Sequence of protein 1:
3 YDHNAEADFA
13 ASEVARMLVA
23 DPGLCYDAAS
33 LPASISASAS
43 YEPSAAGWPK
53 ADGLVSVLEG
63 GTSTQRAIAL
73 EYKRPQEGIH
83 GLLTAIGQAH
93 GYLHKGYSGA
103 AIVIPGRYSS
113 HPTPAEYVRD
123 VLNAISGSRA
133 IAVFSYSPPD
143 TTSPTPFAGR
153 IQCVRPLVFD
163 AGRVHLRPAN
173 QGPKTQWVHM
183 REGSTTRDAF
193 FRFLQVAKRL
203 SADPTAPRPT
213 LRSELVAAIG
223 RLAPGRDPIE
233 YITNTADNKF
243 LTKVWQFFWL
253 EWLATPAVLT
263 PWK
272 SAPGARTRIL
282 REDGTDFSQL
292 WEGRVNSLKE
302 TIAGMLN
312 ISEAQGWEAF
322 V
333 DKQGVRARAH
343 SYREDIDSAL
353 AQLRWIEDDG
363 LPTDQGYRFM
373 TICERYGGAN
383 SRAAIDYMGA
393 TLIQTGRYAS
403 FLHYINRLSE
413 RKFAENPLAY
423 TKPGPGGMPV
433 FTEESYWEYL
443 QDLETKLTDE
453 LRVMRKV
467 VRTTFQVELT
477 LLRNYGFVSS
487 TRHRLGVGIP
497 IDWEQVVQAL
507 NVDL

Sequence of protein 2:
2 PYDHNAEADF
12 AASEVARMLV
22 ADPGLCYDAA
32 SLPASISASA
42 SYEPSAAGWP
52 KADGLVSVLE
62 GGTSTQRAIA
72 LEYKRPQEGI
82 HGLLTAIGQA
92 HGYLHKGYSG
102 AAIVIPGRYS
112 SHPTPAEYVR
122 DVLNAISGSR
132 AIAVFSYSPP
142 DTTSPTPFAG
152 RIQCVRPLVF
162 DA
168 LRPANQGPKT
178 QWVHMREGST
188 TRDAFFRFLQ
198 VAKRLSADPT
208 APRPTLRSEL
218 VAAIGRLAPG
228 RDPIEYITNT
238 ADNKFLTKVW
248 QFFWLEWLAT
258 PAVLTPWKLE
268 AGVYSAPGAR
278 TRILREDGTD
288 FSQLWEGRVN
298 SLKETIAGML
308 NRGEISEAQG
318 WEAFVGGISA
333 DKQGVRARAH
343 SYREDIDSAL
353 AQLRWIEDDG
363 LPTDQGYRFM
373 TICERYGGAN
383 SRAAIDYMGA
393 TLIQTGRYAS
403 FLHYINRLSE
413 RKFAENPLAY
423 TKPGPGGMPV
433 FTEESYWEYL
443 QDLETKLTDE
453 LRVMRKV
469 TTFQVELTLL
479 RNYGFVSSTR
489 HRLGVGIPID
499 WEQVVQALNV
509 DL

These two protein chains interact to form a complex.

Interface contacts:
Residue T86 in protein 2 is in contact with residue L85 in protein 1 (closest heavy-atom distance 4.0 Å).
Residue H92 in protein 2 is in contact with residue V123 in protein 1 (closest heavy-atom distance 3.8 Å).
Residue L85 in protein 2 is in contact with residue L85 in protein 1 (closest heavy-atom distance 4.0 Å).
Residue I127 in protein 2 contacts residue S128 in protein 1 (closest heavy-atom distance 4.0 Å).
Residue L85 in protein 2 contacts residue P51 in protein 1 (closest heavy-atom distance 4.1 Å).
Residue S112 in protein 2 is in contact with residue D361 in protein 1 (closest heavy-atom distance 4.4 Å).
Residue H92 in protein 2 is in contact with residue I127 in protein 1 (closest heavy-atom distance 3.2 Å).
Residue I81 in protein 2 is in contact with residue W50 in protein 1 (closest heavy-atom distance 3.1 Å).
Residue P51 in protein 2 interacts with residue L85 in protein 1 (closest heavy-atom distance 4.1 Å).
Residue V123 in protein 2 interacts with residue H96 in protein 1 (closest heavy-atom distance 4.0 Å).
Residue S130 in protein 2 contacts residue I127 in protein 1 (closest heavy-atom distance 4.1 Å).
Residue W50 in protein 2 is in contact with residue H113 in protein 1 (closest heavy-atom distance 4.2 Å).
Residue I127 in protein 2 contacts residue H92 in protein 1 (closest heavy-atom distance 3.4 Å).
Residue I88 in protein 2 interacts with residue G89 in protein 1 (closest heavy-atom distance 4.1 Å).
Residue I127 in protein 2 interacts with residue H96 in protein 1 (closest heavy-atom distance 3.5 Å).
Residue A126 in protein 2 contacts residue H96 in protein 1 (closest heavy-atom distance 3.5 Å).
Residue Y119 in protein 2 contacts residue W50 in protein 1 (closest heavy-atom distance 3.4 Å).
Residue G93 in protein 2 is in contact with residue V123 in protein 1 (closest heavy-atom distance 4.3 Å).
Residue I127 in protein 2 contacts residue S130 in protein 1 (closest heavy-atom distance 4.2 Å).
Residue T86 in protein 2 is in contact with residue T86 in protein 1 (closest heavy-atom distance 3.3 Å).
Residue Y119 in protein 2 interacts with residue G93 in protein 1 (closest heavy-atom distance 3.8 Å).
Residue L85 in protein 2 interacts with residue Q90 in protein 1 (closest heavy-atom distance 3.9 Å).
Residue S128 in protein 2 contacts residue H92 in protein 1 (closest heavy-atom distance 4.1 Å).
Residue H96 in protein 2 is in contact with residue I127 in protein 1 (closest heavy-atom distance 4.0 Å).
Residue W50 in protein 2 is in contact with residue L84 in protein 1 (closest heavy-atom distance 4.0 Å).
Residue Y119 in protein 2 interacts with residue H96 in protein 1 (closest heavy-atom distance 4.4 Å).
Residue T86 in protein 2 interacts with residue H82 in protein 1 (closest heavy-atom distance 3.4 Å).
Residue S128 in protein 2 interacts with residue S128 in protein 1 (closest heavy-atom distance 2.5 Å).
Residue P51 in protein 2 interacts with residue Y119 in protein 1 (closest heavy-atom distance 3.5 Å).
Residue L363 in protein 2 interacts with residue S111 in protein 1 (closest heavy-atom distance 3.7 Å).
Residue Y119 in protein 2 is in contact with residue P51 in protein 1 (closest heavy-atom distance 3.2 Å).
Residue L85 in protein 2 is in contact with residue G89 in protein 1 (closest heavy-atom distance 3.3 Å).
Residue S128 in protein 2 interacts with residue I127 in protein 1 (closest heavy-atom distance 4.0 Å).
Residue V123 in protein 2 contacts residue H92 in protein 1 (closest heavy-atom distance 4.0 Å).
Residue D361 in protein 2 interacts with residue S111 in protein 1 (closest heavy-atom distance 4.3 Å).
Residue H96 in protein 2 interacts with residue A126 in protein 1 (closest heavy-atom distance 3.6 Å).
Residue G89 in protein 2 contacts residue G89 in protein 1 (closest heavy-atom distance 4.0 Å).
Residue H96 in protein 2 contacts residue D122 in protein 1 (closest heavy-atom distance 4.0 Å).
Residue H82 in protein 2 interacts with residue T86 in protein 1 (closest heavy-atom distance 3.1 Å).
Residue G93 in protein 2 contacts residue Y119 in protein 1 (closest heavy-atom distance 3.8 Å).
Residue D361 in protein 2 is in contact with residue S112 in protein 1 (closest heavy-atom distance 3.9 Å).
Residue W50 in protein 2 is in contact with residue I81 in protein 1 (closest heavy-atom distance 3.5 Å).
Residue Q90 in protein 2 contacts residue H82 in protein 1 (closest heavy-atom distance 2.9 Å).
Residue I127 in protein 2 interacts with residue L95 in protein 1 (closest heavy-atom distance 3.5 Å).
Residue H96 in protein 2 interacts with residue Y119 in protein 1 (closest heavy-atom distance 4.0 Å).
Residue L85 in protein 2 interacts with residue W50 in protein 1 (closest heavy-atom distance 3.5 Å).
Residue L85 in protein 2 contacts residue T86 in protein 1 (closest heavy-atom distance 4.3 Å).
Residue H82 in protein 2 is in contact with residue K75 in protein 1 (closest heavy-atom distance 4.5 Å).
Residue Q90 in protein 2 interacts with residue L85 in protein 1 (closest heavy-atom distance 3.8 Å).
Residue W50 in protein 2 interacts with residue L85 in protein 1 (closest heavy-atom distance 4.2 Å).
Residue D122 in protein 2 interacts with residue H96 in protein 1 (closest heavy-atom distance 3.8 Å).
Residue L95 in protein 2 interacts with residue I127 in protein 1 (closest heavy-atom distance 4.0 Å).
Residue E359 in protein 2 interacts with residue S112 in protein 1 (closest heavy-atom distance 3.7 Å).
Residue W50 in protein 2 is in contact with residue Y119 in protein 1 (closest heavy-atom distance 3.2 Å).
Residue W50 in protein 2 is in contact with residue H82 in protein 1 (closest heavy-atom distance 4.5 Å).
Residue V123 in protein 2 interacts with residue G93 in protein 1 (closest heavy-atom distance 4.3 Å).
Residue G89 in protein 2 contacts residue I88 in protein 1 (closest heavy-atom distance 4.1 Å).
Residue H92 in protein 2 is in contact with residue S128 in protein 1 (closest heavy-atom distance 4.2 Å).
Residue H96 in protein 2 contacts residue V123 in protein 1 (closest heavy-atom distance 3.8 Å).
Residue G89 in protein 2 is in contact with residue L85 in protein 1 (closest heavy-atom distance 3.3 Å).